Contacts between the two chains:
Residue T46 in the first protein is in contact with residue L14 in the second protein (closest heavy-atom distance 3.7 Å).
Residue F42 in the first protein interacts with residue L14 in the second protein (closest heavy-atom distance 4.3 Å).
Residue F42 in the first protein is in contact with residue A7 in the second protein (closest heavy-atom distance 4.8 Å).
Residue F42 in the first protein contacts residue A10 in the second protein (closest heavy-atom distance 3.7 Å).
Residue F45 in the first protein is in contact with residue F11 in the second protein (closest heavy-atom distance 4.5 Å).
Residue T46 in the first protein is in contact with residue F11 in the second protein (closest heavy-atom distance 3.6 Å).
Residue F42 in the first protein interacts with residue F11 in the second protein (closest heavy-atom distance 3.7 Å).

Sequence of the second protein:
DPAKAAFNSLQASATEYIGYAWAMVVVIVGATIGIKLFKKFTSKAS

This data describes a binding interaction between two proteins.

Sequence of the first protein:
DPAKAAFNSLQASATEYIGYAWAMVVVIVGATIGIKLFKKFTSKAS